The following describes two proteins that form a bound complex.

Residue-level contacts at the interface:
Residue G583 in the second protein interacts with residue N76 in the first protein (closest heavy-atom distance 3.5 Å).
Residue D580 in the second protein interacts with residue T73 in the first protein (closest heavy-atom distance 1.6 Å).
Residue L363 in the second protein interacts with residue Y33 in the first protein (closest heavy-atom distance 3.3 Å).
Residue N584 in the second protein is in contact with residue T73 in the first protein (closest heavy-atom distance 0.5 Å).
Residue D611 in the second protein is in contact with residue Y53 in the first protein (closest heavy-atom distance 2.2 Å).
Residue I577 in the second protein contacts residue Y53 in the first protein (closest heavy-atom distance 2.8 Å).
Residue Y579 in the second protein interacts with residue I29 in the first protein (closest heavy-atom distance 2.1 Å).
Residue G583 in the second protein is in contact with residue T73 in the first protein (closest heavy-atom distance 0.8 Å).
Residue P362 in the second protein interacts with residue Y33 in the first protein (closest heavy-atom distance 4.3 Å).
Residue N582 in the second protein is in contact with residue N76 in the first protein (closest heavy-atom distance 3.0 Å).
Residue L363 in the second protein is in contact with residue S31 in the first protein (closest heavy-atom distance 2.2 Å).
Residue D611 in the second protein contacts residue S52 in the first protein (closest heavy-atom distance 3.5 Å).
Residue N584 in the second protein is in contact with residue R71 in the first protein (closest heavy-atom distance 2.8 Å).
Residue Y579 in the second protein contacts residue T30 in the first protein (closest heavy-atom distance 1.1 Å).
Residue G583 in the second protein interacts with residue S74 in the first protein (closest heavy-atom distance 1.7 Å).
Residue N584 in the second protein is in contact with residue S74 in the first protein (closest heavy-atom distance 2.9 Å).
Residue D611 in the second protein interacts with residue S54 in the first protein (closest heavy-atom distance 1.0 Å).
Residue N582 in the second protein interacts with residue S74 in the first protein (closest heavy-atom distance 0.4 Å).
Residue K578 in the second protein contacts residue T30 in the first protein (closest heavy-atom distance 2.7 Å).
Residue Q371 in the second protein is in contact with residue W98 in the first protein (closest heavy-atom distance 3.3 Å).
Residue T613 in the second protein contacts residue S54 in the first protein (closest heavy-atom distance 4.1 Å).
Residue P362 in the second protein is in contact with residue Y53 in the first protein (closest heavy-atom distance 3.1 Å).
Residue S587 in the second protein contacts residue Y53 in the first protein (closest heavy-atom distance 4.1 Å).
Residue E581 in the second protein contacts residue T73 in the first protein (closest heavy-atom distance 4.3 Å).
Residue G583 in the second protein interacts with residue D72 in the first protein (closest heavy-atom distance 3.1 Å).
Residue G583 in the second protein contacts residue I29 in the first protein (closest heavy-atom distance 2.1 Å).
Residue Y579 in the second protein interacts with residue T73 in the first protein (closest heavy-atom distance 3.5 Å).
Residue A610 in the second protein is in contact with residue Y53 in the first protein (closest heavy-atom distance 1.6 Å).
Residue T613 in the second protein contacts residue S56 in the first protein (closest heavy-atom distance 3.3 Å).
Residue N584 in the second protein is in contact with residue D72 in the first protein (closest heavy-atom distance 1.9 Å).
Residue L363 in the second protein contacts residue D32 in the first protein (closest heavy-atom distance 2.7 Å).
Residue P585 in the second protein interacts with residue I29 in the first protein (closest heavy-atom distance 3.8 Å).
Residue S575 in the second protein contacts residue Y53 in the first protein (closest heavy-atom distance 3.8 Å).
Residue G583 in the second protein contacts residue K75 in the first protein (closest heavy-atom distance 3.3 Å).
Residue N584 in the second protein contacts residue I29 in the first protein (closest heavy-atom distance 4.2 Å).
Residue D611 in the second protein is in contact with residue S56 in the first protein (closest heavy-atom distance 3.6 Å).
Residue Y579 in the second protein interacts with residue S31 in the first protein (closest heavy-atom distance 1.2 Å).
Residue I577 in the second protein contacts residue T30 in the first protein (closest heavy-atom distance 2.2 Å).
Residue D611 in the second protein contacts residue Y33 in the first protein (closest heavy-atom distance 4.1 Å).
Residue N582 in the second protein contacts residue D72 in the first protein (closest heavy-atom distance 2.1 Å).
Residue F609 in the second protein is in contact with residue Y53 in the first protein (closest heavy-atom distance 3.3 Å).
Residue N584 in the second protein contacts residue T30 in the first protein (closest heavy-atom distance 3.4 Å).
Residue L363 in the second protein contacts residue Y53 in the first protein (closest heavy-atom distance 4.3 Å).
Residue P585 in the second protein interacts with residue R71 in the first protein (closest heavy-atom distance 2.4 Å).
Residue N582 in the second protein is in contact with residue T73 in the first protein (closest heavy-atom distance 1.2 Å).
Residue D580 in the second protein is in contact with residue S74 in the first protein (closest heavy-atom distance 3.1 Å).
Residue Y579 in the second protein is in contact with residue S28 in the first protein (closest heavy-atom distance 1.8 Å).
Residue E581 in the second protein interacts with residue S74 in the first protein (closest heavy-atom distance 2.5 Å).
Residue W586 in the second protein interacts with residue T30 in the first protein (closest heavy-atom distance 4.0 Å).
Residue L363 in the second protein interacts with residue T30 in the first protein (closest heavy-atom distance 2.8 Å).
Residue T613 in the second protein contacts residue Y58 in the first protein (closest heavy-atom distance 3.8 Å).
Residue P585 in the second protein is in contact with residue T30 in the first protein (closest heavy-atom distance 2.3 Å).
Residue R974 in the second protein contacts residue S54 in the first protein (closest heavy-atom distance 3.5 Å).
Residue I577 in the second protein interacts with residue S31 in the first protein (closest heavy-atom distance 4.2 Å).
Residue H364 in the second protein interacts with residue D99 in the first protein (closest heavy-atom distance 4.4 Å).
Residue Y579 in the second protein is in contact with residue D32 in the first protein (closest heavy-atom distance 3.3 Å).
Residue N582 in the second protein interacts with residue K75 in the first protein (closest heavy-atom distance 2.0 Å).
Residue P585 in the second protein interacts with residue T73 in the first protein (closest heavy-atom distance 1.8 Å).
Residue H361 in the second protein is in contact with residue Y33 in the first protein (closest heavy-atom distance 4.1 Å).
Residue D611 in the second protein interacts with residue G55 in the first protein (closest heavy-atom distance 4.0 Å).

Sequence of the second protein:
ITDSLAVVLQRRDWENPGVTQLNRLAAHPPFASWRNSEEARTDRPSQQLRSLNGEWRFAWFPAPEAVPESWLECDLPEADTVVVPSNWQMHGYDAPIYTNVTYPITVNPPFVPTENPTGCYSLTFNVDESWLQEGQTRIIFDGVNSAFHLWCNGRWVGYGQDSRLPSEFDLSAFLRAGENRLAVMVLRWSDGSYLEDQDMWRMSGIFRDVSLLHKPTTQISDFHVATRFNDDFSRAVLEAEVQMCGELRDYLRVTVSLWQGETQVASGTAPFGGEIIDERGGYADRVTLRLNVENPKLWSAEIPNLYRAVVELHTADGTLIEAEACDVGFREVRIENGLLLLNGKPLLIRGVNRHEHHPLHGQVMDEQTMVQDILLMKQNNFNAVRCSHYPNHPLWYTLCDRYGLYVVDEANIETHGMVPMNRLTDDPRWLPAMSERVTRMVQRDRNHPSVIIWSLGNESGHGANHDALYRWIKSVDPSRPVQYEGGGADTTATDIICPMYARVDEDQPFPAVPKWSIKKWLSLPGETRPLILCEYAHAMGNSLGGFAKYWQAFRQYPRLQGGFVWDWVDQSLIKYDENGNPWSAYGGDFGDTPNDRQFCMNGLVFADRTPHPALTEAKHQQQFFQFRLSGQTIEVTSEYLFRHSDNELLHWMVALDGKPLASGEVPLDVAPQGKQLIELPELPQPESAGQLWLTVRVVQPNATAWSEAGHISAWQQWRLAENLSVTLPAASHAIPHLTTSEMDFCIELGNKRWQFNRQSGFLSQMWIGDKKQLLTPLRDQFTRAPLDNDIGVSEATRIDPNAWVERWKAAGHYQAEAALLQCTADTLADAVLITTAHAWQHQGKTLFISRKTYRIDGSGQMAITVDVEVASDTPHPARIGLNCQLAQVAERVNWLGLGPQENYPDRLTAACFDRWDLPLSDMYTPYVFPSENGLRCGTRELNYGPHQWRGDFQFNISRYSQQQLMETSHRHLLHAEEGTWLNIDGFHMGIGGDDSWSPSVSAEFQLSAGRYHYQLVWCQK

Sequence of the first protein:
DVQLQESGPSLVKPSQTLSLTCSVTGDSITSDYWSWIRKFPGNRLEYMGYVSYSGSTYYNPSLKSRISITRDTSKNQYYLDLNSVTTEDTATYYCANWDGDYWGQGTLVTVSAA